Sequence of the first protein:
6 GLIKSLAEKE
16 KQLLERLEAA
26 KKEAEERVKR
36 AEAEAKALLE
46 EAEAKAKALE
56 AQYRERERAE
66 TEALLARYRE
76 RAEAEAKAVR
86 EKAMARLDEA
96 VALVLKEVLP

This data describes a binding interaction between two proteins.

Sequence of the second protein:
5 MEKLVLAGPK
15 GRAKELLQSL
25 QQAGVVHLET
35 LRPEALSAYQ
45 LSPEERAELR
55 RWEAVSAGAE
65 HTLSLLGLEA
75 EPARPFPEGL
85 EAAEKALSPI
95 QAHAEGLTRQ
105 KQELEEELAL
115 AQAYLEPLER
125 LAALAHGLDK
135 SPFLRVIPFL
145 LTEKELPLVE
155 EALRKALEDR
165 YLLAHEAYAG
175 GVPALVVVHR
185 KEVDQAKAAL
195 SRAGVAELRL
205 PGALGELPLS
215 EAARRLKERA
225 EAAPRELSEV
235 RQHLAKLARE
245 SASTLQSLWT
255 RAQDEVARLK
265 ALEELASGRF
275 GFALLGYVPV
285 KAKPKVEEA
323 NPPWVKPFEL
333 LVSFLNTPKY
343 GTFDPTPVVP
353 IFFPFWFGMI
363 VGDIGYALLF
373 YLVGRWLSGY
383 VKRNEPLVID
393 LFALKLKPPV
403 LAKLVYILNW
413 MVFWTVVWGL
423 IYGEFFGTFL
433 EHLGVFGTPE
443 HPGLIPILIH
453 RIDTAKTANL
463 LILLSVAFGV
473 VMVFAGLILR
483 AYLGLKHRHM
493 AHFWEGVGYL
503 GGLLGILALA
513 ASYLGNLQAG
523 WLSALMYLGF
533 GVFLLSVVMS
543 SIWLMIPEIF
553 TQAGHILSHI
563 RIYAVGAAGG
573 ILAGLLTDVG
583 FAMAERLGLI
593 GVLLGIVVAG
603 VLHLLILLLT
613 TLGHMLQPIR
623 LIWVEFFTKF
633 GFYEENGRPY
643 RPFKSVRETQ

Interface contacts:
Residue T34 in the second protein contacts residue S10 in the first protein (closest heavy-atom distance 4.8 Å).
Residue T34 in the second protein interacts with residue L7 in the first protein (closest heavy-atom distance 2.8 Å).
Residue L35 in the second protein is in contact with residue L7 in the first protein (closest heavy-atom distance 4.5 Å).
Residue T34 in the second protein is in contact with residue L11 in the first protein (closest heavy-atom distance 4.9 Å).